These two protein chains interact to form a complex.

Sequence of the second protein:
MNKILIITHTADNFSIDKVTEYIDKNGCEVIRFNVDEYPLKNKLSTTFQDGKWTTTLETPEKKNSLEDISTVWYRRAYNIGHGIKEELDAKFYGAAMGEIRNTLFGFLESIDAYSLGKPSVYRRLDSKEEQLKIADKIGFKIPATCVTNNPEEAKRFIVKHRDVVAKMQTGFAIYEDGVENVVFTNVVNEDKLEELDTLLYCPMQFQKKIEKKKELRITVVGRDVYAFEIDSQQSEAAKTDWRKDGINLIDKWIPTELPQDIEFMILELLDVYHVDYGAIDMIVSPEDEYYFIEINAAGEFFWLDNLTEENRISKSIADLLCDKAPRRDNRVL

Contacts between the two chains:
Residue E200 in the second protein contacts residue Q12 in the first protein (closest heavy-atom distance 3.6 Å).
Residue V199 in the second protein interacts with residue K11 in the first protein (closest heavy-atom distance 3.7 Å).
Residue K212 in the second protein is in contact with residue A7 in the first protein (closest heavy-atom distance 4.9 Å).
Residue M224 in the second protein interacts with residue F4 in the first protein (closest heavy-atom distance 3.4 Å).
Residue I194 in the second protein is in contact with residue L9 in the first protein (closest heavy-atom distance 4.7 Å).
Residue I194 in the second protein is in contact with residue F5 in the first protein (closest heavy-atom distance 4.9 Å).
Residue Y221 in the second protein interacts with residue E2 in the first protein (closest heavy-atom distance 4.1 Å).
Residue C222 in the second protein interacts with residue F4 in the first protein (closest heavy-atom distance 4.9 Å).
Residue F192 in the second protein interacts with residue L9 in the first protein (closest heavy-atom distance 5.0 Å).
Residue T218 in the second protein interacts with residue F4 in the first protein (closest heavy-atom distance 3.1 Å).
Residue V203 in the second protein interacts with residue L9 in the first protein (closest heavy-atom distance 3.6 Å).
Residue A186 in the second protein interacts with residue F8 in the first protein (closest heavy-atom distance 4.0 Å).
Residue E215 in the second protein interacts with residue F4 in the first protein (closest heavy-atom distance 3.5 Å).
Residue N201 in the second protein is in contact with residue K11 in the first protein (closest heavy-atom distance 3.1 Å).
Residue K264 in the second protein contacts residue E10 in the first protein (closest heavy-atom distance 2.8 Å).
Residue K212 in the second protein contacts residue F4 in the first protein (closest heavy-atom distance 4.2 Å).
Residue V202 in the second protein interacts with residue F8 in the first protein (closest heavy-atom distance 3.9 Å).
Residue V202 in the second protein is in contact with residue E10 in the first protein (closest heavy-atom distance 3.2 Å).
Residue N201 in the second protein interacts with residue E10 in the first protein (closest heavy-atom distance 3.3 Å).
Residue E200 in the second protein interacts with residue E10 in the first protein (closest heavy-atom distance 4.7 Å).
Residue F204 in the second protein is in contact with residue F8 in the first protein (closest heavy-atom distance 4.5 Å).
Residue L219 in the second protein contacts residue F4 in the first protein (closest heavy-atom distance 3.7 Å).
Residue C222 in the second protein is in contact with residue F5 in the first protein (closest heavy-atom distance 3.9 Å).
Residue F204 in the second protein interacts with residue E10 in the first protein (closest heavy-atom distance 3.7 Å).
Residue T218 in the second protein is in contact with residue P3 in the first protein (closest heavy-atom distance 3.7 Å).
Residue V207 in the second protein is in contact with residue F8 in the first protein (closest heavy-atom distance 4.2 Å).
Residue N201 in the second protein interacts with residue L9 in the first protein (closest heavy-atom distance 3.6 Å).
Residue V208 in the second protein is in contact with residue F8 in the first protein (closest heavy-atom distance 4.6 Å).
Residue C222 in the second protein contacts residue P3 in the first protein (closest heavy-atom distance 4.4 Å).
Residue F192 in the second protein interacts with residue F5 in the first protein (closest heavy-atom distance 3.4 Å).
Residue E200 in the second protein contacts residue K11 in the first protein (closest heavy-atom distance 4.2 Å).
Residue V203 in the second protein is in contact with residue F5 in the first protein (closest heavy-atom distance 3.5 Å).
Residue M224 in the second protein is in contact with residue F8 in the first protein (closest heavy-atom distance 3.9 Å).
Residue M224 in the second protein is in contact with residue F5 in the first protein (closest heavy-atom distance 3.8 Å).
Residue Y221 in the second protein is in contact with residue K1 in the first protein (closest heavy-atom distance 4.1 Å).
Residue F226 in the second protein contacts residue F4 in the first protein (closest heavy-atom distance 3.7 Å).
Residue K212 in the second protein contacts residue F8 in the first protein (closest heavy-atom distance 3.1 Å).
Residue A186 in the second protein is in contact with residue F4 in the first protein (closest heavy-atom distance 4.7 Å).
Residue V202 in the second protein contacts residue L9 in the first protein (closest heavy-atom distance 3.6 Å).
Residue N206 in the second protein contacts residue E10 in the first protein (closest heavy-atom distance 3.7 Å).
Residue V202 in the second protein is in contact with residue Q12 in the first protein (closest heavy-atom distance 3.9 Å).
Residue F204 in the second protein is in contact with residue Q12 in the first protein (closest heavy-atom distance 4.8 Å).
Residue V203 in the second protein is in contact with residue F8 in the first protein (closest heavy-atom distance 3.9 Å).
Residue M188 in the second protein interacts with residue F5 in the first protein (closest heavy-atom distance 3.5 Å).
Residue L216 in the second protein is in contact with residue F4 in the first protein (closest heavy-atom distance 3.5 Å).
Residue T218 in the second protein is in contact with residue E2 in the first protein (closest heavy-atom distance 3.1 Å).
Residue N206 in the second protein interacts with residue F8 in the first protein (closest heavy-atom distance 3.4 Å).
Residue E196 in the second protein is in contact with residue L9 in the first protein (closest heavy-atom distance 3.9 Å).
Residue N201 in the second protein is in contact with residue Q12 in the first protein (closest heavy-atom distance 4.7 Å).

Sequence of the first protein:
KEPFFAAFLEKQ